Sequence of chain A:
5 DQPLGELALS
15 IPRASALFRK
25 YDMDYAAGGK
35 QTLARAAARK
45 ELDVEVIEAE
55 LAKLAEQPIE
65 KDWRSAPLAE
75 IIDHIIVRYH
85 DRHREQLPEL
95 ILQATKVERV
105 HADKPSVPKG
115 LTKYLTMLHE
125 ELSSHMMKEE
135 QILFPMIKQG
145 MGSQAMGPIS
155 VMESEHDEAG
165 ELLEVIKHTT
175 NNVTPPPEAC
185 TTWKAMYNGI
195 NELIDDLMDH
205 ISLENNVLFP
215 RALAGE

Interface contacts:
Residue H172 in chain B interacts with residue H172 in chain A (closest heavy-atom distance 3.1 Å).
Residue E45 in chain B is in contact with residue T178 in chain A (closest heavy-atom distance 4.5 Å).

This data describes a binding interaction between two proteins.

Sequence of chain B:
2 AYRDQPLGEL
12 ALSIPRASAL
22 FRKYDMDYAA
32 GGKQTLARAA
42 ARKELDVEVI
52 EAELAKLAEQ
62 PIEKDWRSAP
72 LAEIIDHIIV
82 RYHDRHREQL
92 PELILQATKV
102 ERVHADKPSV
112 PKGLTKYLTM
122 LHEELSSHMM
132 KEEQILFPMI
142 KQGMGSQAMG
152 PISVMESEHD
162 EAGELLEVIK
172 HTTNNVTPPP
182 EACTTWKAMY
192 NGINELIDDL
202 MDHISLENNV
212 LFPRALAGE